These two protein chains interact to form a complex.

Sequence of chain B:
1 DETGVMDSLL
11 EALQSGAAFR

Contacts between the two chains:
Residue I125 in chain A is in contact with residue A18 in chain B (closest heavy-atom distance 3.7 Å).
Residue L126 in chain A is in contact with residue L9 in chain B (closest heavy-atom distance 3.4 Å).
Residue N84 in chain A is in contact with residue G4 in chain B (closest heavy-atom distance 5.0 Å).
Residue N83 in chain A is in contact with residue V5 in chain B (closest heavy-atom distance 3.0 Å).
Residue M82 in chain A contacts residue V5 in chain B (closest heavy-atom distance 5.0 Å).
Residue Q218 in chain A contacts residue Q14 in chain B (closest heavy-atom distance 4.2 Å).
Residue K79 in chain A interacts with residue M6 in chain B (closest heavy-atom distance 4.3 Å).
Residue Q173 in chain A interacts with residue L13 in chain B (closest heavy-atom distance 3.8 Å).
Residue K118 in chain A interacts with residue L13 in chain B (closest heavy-atom distance 4.0 Å).
Residue N84 in chain A contacts residue V5 in chain B (closest heavy-atom distance 3.9 Å).
Residue V34 in chain A interacts with residue T3 in chain B (closest heavy-atom distance 3.6 Å).
Residue S121 in chain A interacts with residue L13 in chain B (closest heavy-atom distance 3.7 Å).
Residue I88 in chain A is in contact with residue V5 in chain B (closest heavy-atom distance 4.0 Å).
Residue V217 in chain A contacts residue S15 in chain B (closest heavy-atom distance 3.0 Å).
Residue L119 in chain A is in contact with residue L10 in chain B (closest heavy-atom distance 4.9 Å).
Residue K85 in chain A interacts with residue V5 in chain B (closest heavy-atom distance 4.2 Å).
Residue T180 in chain A contacts residue R20 in chain B (closest heavy-atom distance 4.0 Å).
Residue V221 in chain A is in contact with residue F19 in chain B (closest heavy-atom distance 3.5 Å).
Residue A122 in chain A interacts with residue L13 in chain B (closest heavy-atom distance 3.7 Å).
Residue V217 in chain A interacts with residue Q14 in chain B (closest heavy-atom distance 3.9 Å).
Residue N83 in chain A contacts residue E2 in chain B (closest heavy-atom distance 4.4 Å).
Residue A122 in chain A is in contact with residue L9 in chain B (closest heavy-atom distance 3.8 Å).
Residue S35 in chain A interacts with residue D1 in chain B (closest heavy-atom distance 4.9 Å).
Residue D214 in chain A interacts with residue Q14 in chain B (closest heavy-atom distance 3.3 Å).
Residue A177 in chain A contacts residue L13 in chain B (closest heavy-atom distance 4.6 Å).
Residue I125 in chain A contacts residue L9 in chain B (closest heavy-atom distance 3.8 Å).
Residue Q173 in chain A contacts residue Q14 in chain B (closest heavy-atom distance 4.4 Å).
Residue T180 in chain A interacts with residue A18 in chain B (closest heavy-atom distance 4.9 Å).
Residue N83 in chain A interacts with residue D7 in chain B (closest heavy-atom distance 3.0 Å).
Residue K79 in chain A is in contact with residue L10 in chain B (closest heavy-atom distance 3.4 Å).
Residue N84 in chain A is in contact with residue T3 in chain B (closest heavy-atom distance 4.2 Å).
Residue V221 in chain A interacts with residue G16 in chain B (closest heavy-atom distance 4.6 Å).
Residue Q218 in chain A interacts with residue F19 in chain B (closest heavy-atom distance 3.1 Å).
Residue M82 in chain A interacts with residue M6 in chain B (closest heavy-atom distance 3.4 Å).
Residue A122 in chain A contacts residue L10 in chain B (closest heavy-atom distance 4.0 Å).
Residue I125 in chain A contacts residue F19 in chain B (closest heavy-atom distance 4.0 Å).
Residue N176 in chain A is in contact with residue F19 in chain B (closest heavy-atom distance 3.6 Å).
Residue N84 in chain A is in contact with residue M6 in chain B (closest heavy-atom distance 4.6 Å).
Residue A177 in chain A is in contact with residue F19 in chain B (closest heavy-atom distance 3.6 Å).
Residue I125 in chain A contacts residue L13 in chain B (closest heavy-atom distance 3.5 Å).
Residue A122 in chain A contacts residue M6 in chain B (closest heavy-atom distance 3.5 Å).
Residue I88 in chain A is in contact with residue L9 in chain B (closest heavy-atom distance 4.3 Å).
Residue L123 in chain A contacts residue M6 in chain B (closest heavy-atom distance 4.8 Å).
Residue Q173 in chain A is in contact with residue F19 in chain B (closest heavy-atom distance 3.6 Å).
Residue N83 in chain A interacts with residue T3 in chain B (closest heavy-atom distance 3.3 Å).
Residue N84 in chain A interacts with residue E2 in chain B (closest heavy-atom distance 4.0 Å).
Residue N83 in chain A contacts residue G4 in chain B (closest heavy-atom distance 2.8 Å).
Residue V34 in chain A interacts with residue D1 in chain B (closest heavy-atom distance 4.2 Å).
Residue K118 in chain A is in contact with residue L10 in chain B (closest heavy-atom distance 3.6 Å).
Residue Q218 in chain A is in contact with residue L13 in chain B (closest heavy-atom distance 2.9 Å).
Residue V34 in chain A contacts residue E2 in chain B (closest heavy-atom distance 4.5 Å).
Residue N83 in chain A is in contact with residue M6 in chain B (closest heavy-atom distance 2.8 Å).
Residue T180 in chain A interacts with residue F19 in chain B (closest heavy-atom distance 3.8 Å).
Residue K85 in chain A is in contact with residue E2 in chain B (closest heavy-atom distance 4.9 Å).
Residue V217 in chain A interacts with residue G16 in chain B (closest heavy-atom distance 3.8 Å).
Residue I88 in chain A contacts residue M6 in chain B (closest heavy-atom distance 3.7 Å).
Residue L119 in chain A contacts residue M6 in chain B (closest heavy-atom distance 3.6 Å).
Residue K79 in chain A is in contact with residue D7 in chain B (closest heavy-atom distance 4.6 Å).

Sequence of chain A:
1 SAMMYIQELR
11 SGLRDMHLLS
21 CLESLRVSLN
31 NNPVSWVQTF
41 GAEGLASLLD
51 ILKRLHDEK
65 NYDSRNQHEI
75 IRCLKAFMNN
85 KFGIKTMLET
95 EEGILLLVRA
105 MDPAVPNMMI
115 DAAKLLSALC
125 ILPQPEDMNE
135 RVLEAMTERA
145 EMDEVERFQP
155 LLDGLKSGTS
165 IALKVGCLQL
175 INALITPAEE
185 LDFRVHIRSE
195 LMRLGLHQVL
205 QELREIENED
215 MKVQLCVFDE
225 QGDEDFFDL